Sequence of the second protein:
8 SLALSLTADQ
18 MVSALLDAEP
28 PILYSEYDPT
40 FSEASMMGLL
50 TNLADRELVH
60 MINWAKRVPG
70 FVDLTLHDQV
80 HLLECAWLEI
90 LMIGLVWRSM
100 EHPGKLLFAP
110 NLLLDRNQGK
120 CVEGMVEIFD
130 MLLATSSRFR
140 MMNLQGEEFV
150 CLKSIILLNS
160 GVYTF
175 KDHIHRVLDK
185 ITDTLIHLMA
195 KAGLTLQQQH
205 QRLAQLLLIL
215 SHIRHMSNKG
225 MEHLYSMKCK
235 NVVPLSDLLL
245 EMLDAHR

Residue-level contacts at the interface:
Residue Q78 in the second protein interacts with residue L9 in the first protein (closest heavy-atom distance 3.7 Å).
Residue L242 in the second protein contacts residue L5 in the first protein (closest heavy-atom distance 4.6 Å).
Residue L82 in the second protein is in contact with residue L9 in the first protein (closest heavy-atom distance 3.8 Å).
Residue E245 in the second protein is in contact with residue K3 in the first protein (closest heavy-atom distance 3.3 Å).
Residue N62 in the second protein interacts with residue L8 in the first protein (closest heavy-atom distance 4.5 Å).
Residue L75 in the second protein contacts residue L9 in the first protein (closest heavy-atom distance 4.5 Å).
Residue V79 in the second protein is in contact with residue L9 in the first protein (closest heavy-atom distance 3.8 Å).
Residue V79 in the second protein is in contact with residue K3 in the first protein (closest heavy-atom distance 4.0 Å).
Residue I61 in the second protein contacts residue L8 in the first protein (closest heavy-atom distance 3.6 Å).
Residue E83 in the second protein interacts with residue L5 in the first protein (closest heavy-atom distance 3.8 Å).
Residue K65 in the second protein is in contact with residue L8 in the first protein (closest heavy-atom distance 4.2 Å).
Residue V79 in the second protein interacts with residue H6 in the first protein (closest heavy-atom distance 3.3 Å).
Residue F70 in the second protein contacts residue L9 in the first protein (closest heavy-atom distance 4.2 Å).
Residue M246 in the second protein interacts with residue L5 in the first protein (closest heavy-atom distance 4.0 Å).
Residue D241 in the second protein interacts with residue I4 in the first protein (closest heavy-atom distance 3.5 Å).
Residue K65 in the second protein contacts residue L9 in the first protein (closest heavy-atom distance 3.2 Å).
Residue I61 in the second protein interacts with residue L9 in the first protein (closest heavy-atom distance 3.7 Å).
Residue V79 in the second protein is in contact with residue L5 in the first protein (closest heavy-atom distance 3.7 Å).
Residue L242 in the second protein contacts residue L8 in the first protein (closest heavy-atom distance 3.7 Å).
Residue L242 in the second protein is in contact with residue I4 in the first protein (closest heavy-atom distance 3.6 Å).
Residue I61 in the second protein contacts residue L5 in the first protein (closest heavy-atom distance 3.6 Å).
Residue E245 in the second protein contacts residue L5 in the first protein (closest heavy-atom distance 4.3 Å).
Residue E83 in the second protein is in contact with residue K3 in the first protein (closest heavy-atom distance 2.6 Å).
Residue H76 in the second protein interacts with residue H6 in the first protein (closest heavy-atom distance 4.9 Å).
Residue L82 in the second protein interacts with residue L5 in the first protein (closest heavy-atom distance 4.2 Å).
Residue E245 in the second protein interacts with residue I4 in the first protein (closest heavy-atom distance 2.9 Å).

This data describes a binding interaction between two proteins.

Sequence of the first protein:
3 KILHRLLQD